The following describes two proteins that form a bound complex.

Sequence of protein 2:
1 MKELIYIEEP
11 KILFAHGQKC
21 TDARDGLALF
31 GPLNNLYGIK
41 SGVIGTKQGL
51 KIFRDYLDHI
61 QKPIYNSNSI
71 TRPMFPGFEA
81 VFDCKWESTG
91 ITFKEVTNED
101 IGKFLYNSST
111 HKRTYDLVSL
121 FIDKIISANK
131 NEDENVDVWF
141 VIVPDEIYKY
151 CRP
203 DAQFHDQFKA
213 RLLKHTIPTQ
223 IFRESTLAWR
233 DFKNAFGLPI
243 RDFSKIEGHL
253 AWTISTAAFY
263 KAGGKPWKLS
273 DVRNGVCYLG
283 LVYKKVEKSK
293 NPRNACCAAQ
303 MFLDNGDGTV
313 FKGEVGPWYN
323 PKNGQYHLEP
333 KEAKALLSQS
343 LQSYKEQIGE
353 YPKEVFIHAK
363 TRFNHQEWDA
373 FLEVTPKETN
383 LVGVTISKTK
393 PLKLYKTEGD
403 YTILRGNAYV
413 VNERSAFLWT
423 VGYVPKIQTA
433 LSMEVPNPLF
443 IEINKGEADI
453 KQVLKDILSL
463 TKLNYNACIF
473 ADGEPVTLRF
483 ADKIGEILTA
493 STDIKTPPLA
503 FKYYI

Residue-level contacts at the interface:
Residue Y397 in protein 2 is in contact with residue Y171 in protein 1 (closest heavy-atom distance 3.0 Å).
Residue K247 in protein 2 contacts residue E426 in protein 1 (closest heavy-atom distance 2.9 Å).
Residue D402 in protein 2 contacts residue K421 in protein 1 (closest heavy-atom distance 3.0 Å).
Residue F30 in protein 2 contacts residue N151 in protein 1 (closest heavy-atom distance 3.1 Å).
Residue Y65 in protein 2 interacts with residue W124 in protein 1 (closest heavy-atom distance 3.5 Å).
Residue Y403 in protein 2 contacts residue P419 in protein 1 (closest heavy-atom distance 3.4 Å).
Residue Y6 in protein 2 is in contact with residue V414 in protein 1 (closest heavy-atom distance 3.3 Å).
Residue K395 in protein 2 is in contact with residue S173 in protein 1 (closest heavy-atom distance 3.3 Å).
Residue T399 in protein 2 interacts with residue D172 in protein 1 (closest heavy-atom distance 3.4 Å).
Residue E436 in protein 2 contacts residue G365 in protein 1 (closest heavy-atom distance 3.5 Å).
Residue K2 in protein 2 interacts with residue F332 in protein 1 (closest heavy-atom distance 3.3 Å).
Residue K398 in protein 2 is in contact with residue E169 in protein 1 (closest heavy-atom distance 2.8 Å).
Residue Y397 in protein 2 contacts residue D172 in protein 1 (closest heavy-atom distance 2.5 Å).
Residue E436 in protein 2 contacts residue R362 in protein 1 (closest heavy-atom distance 2.8 Å).
Residue M435 in protein 2 is in contact with residue R362 in protein 1 (closest heavy-atom distance 3.4 Å).
Residue Y403 in protein 2 interacts with residue K421 in protein 1 (closest heavy-atom distance 3.4 Å).
Residue K392 in protein 2 is in contact with residue K328 in protein 1 (closest heavy-atom distance 3.3 Å).
Residue F30 in protein 2 contacts residue A147 in protein 1 (closest heavy-atom distance 3.2 Å).
Residue L4 in protein 2 is in contact with residue K411 in protein 1 (closest heavy-atom distance 2.8 Å).
Residue A28 in protein 2 interacts with residue K24 in protein 1 (closest heavy-atom distance 3.1 Å).
Residue K398 in protein 2 interacts with residue Y416 in protein 1 (closest heavy-atom distance 2.8 Å).
Residue K2 in protein 2 contacts residue F410 in protein 1 (closest heavy-atom distance 3.2 Å).
Residue G401 in protein 2 contacts residue N371 in protein 1 (closest heavy-atom distance 3.3 Å).
Residue K395 in protein 2 is in contact with residue N174 in protein 1 (closest heavy-atom distance 3.4 Å).
Residue P393 in protein 2 interacts with residue W175 in protein 1 (closest heavy-atom distance 2.8 Å).
Residue Q61 in protein 2 interacts with residue S123 in protein 1 (closest heavy-atom distance 3.5 Å).
Residue L396 in protein 2 contacts residue S173 in protein 1 (closest heavy-atom distance 3.5 Å).
Residue K398 in protein 2 is in contact with residue R374 in protein 1 (closest heavy-atom distance 3.4 Å).
Residue L396 in protein 2 contacts residue F410 in protein 1 (closest heavy-atom distance 3.3 Å).
Residue L4 in protein 2 contacts residue N413 in protein 1 (closest heavy-atom distance 3.5 Å).
Residue D25 in protein 2 is in contact with residue Y154 in protein 1 (closest heavy-atom distance 1.9 Å).
Residue P427 in protein 2 contacts residue V164 in protein 1 (closest heavy-atom distance 3.5 Å).
Residue T404 in protein 2 is in contact with residue Y416 in protein 1 (closest heavy-atom distance 2.4 Å).
Residue L29 in protein 2 contacts residue S150 in protein 1 (closest heavy-atom distance 3.4 Å).
Residue F30 in protein 2 contacts residue S150 in protein 1 (closest heavy-atom distance 3.4 Å).
Residue Q430 in protein 2 is in contact with residue P419 in protein 1 (closest heavy-atom distance 3.3 Å).
Residue L29 in protein 2 interacts with residue Y154 in protein 1 (closest heavy-atom distance 3.3 Å).
Residue K62 in protein 2 contacts residue K121 in protein 1 (closest heavy-atom distance 3.0 Å).
Residue C20 in protein 2 interacts with residue N151 in protein 1 (closest heavy-atom distance 2.8 Å).
Residue N414 in protein 2 contacts residue Y330 in protein 1 (closest heavy-atom distance 3.4 Å).
Residue Q430 in protein 2 interacts with residue T423 in protein 1 (closest heavy-atom distance 3.3 Å).
Residue Y397 in protein 2 is in contact with residue N370 in protein 1 (closest heavy-atom distance 3.3 Å).
Residue E436 in protein 2 interacts with residue R361 in protein 1 (closest heavy-atom distance 2.8 Å).
Residue K62 in protein 2 contacts residue M122 in protein 1 (closest heavy-atom distance 3.0 Å).
Residue Q18 in protein 2 contacts residue S148 in protein 1 (closest heavy-atom distance 3.2 Å).
Residue Y403 in protein 2 is in contact with residue Y416 in protein 1 (closest heavy-atom distance 3.2 Å).
Residue Q18 in protein 2 interacts with residue A147 in protein 1 (closest heavy-atom distance 2.6 Å).
Residue D402 in protein 2 is in contact with residue W369 in protein 1 (closest heavy-atom distance 2.8 Å).
Residue K428 in protein 2 interacts with residue K162 in protein 1 (closest heavy-atom distance 3.2 Å).
Residue T431 in protein 2 interacts with residue T423 in protein 1 (closest heavy-atom distance 3.2 Å).
Residue Y65 in protein 2 contacts residue D16 in protein 1 (closest heavy-atom distance 3.1 Å).
Residue Y6 in protein 2 is in contact with residue V164 in protein 1 (closest heavy-atom distance 3.4 Å).
Residue A80 in protein 2 interacts with residue K24 in protein 1 (closest heavy-atom distance 2.6 Å).
Residue Y425 in protein 2 contacts residue Y416 in protein 1 (closest heavy-atom distance 3.3 Å).
Residue Y403 in protein 2 is in contact with residue N370 in protein 1 (closest heavy-atom distance 3.0 Å).
Residue P427 in protein 2 is in contact with residue K162 in protein 1 (closest heavy-atom distance 3.3 Å).
Residue D402 in protein 2 contacts residue N370 in protein 1 (closest heavy-atom distance 3.1 Å).
Residue Y403 in protein 2 contacts residue E420 in protein 1 (closest heavy-atom distance 2.2 Å).
Residue K398 in protein 2 interacts with residue N370 in protein 1 (closest heavy-atom distance 2.9 Å).
Residue Y397 in protein 2 is in contact with residue S339 in protein 1 (closest heavy-atom distance 3.1 Å).

Sequence of protein 1:
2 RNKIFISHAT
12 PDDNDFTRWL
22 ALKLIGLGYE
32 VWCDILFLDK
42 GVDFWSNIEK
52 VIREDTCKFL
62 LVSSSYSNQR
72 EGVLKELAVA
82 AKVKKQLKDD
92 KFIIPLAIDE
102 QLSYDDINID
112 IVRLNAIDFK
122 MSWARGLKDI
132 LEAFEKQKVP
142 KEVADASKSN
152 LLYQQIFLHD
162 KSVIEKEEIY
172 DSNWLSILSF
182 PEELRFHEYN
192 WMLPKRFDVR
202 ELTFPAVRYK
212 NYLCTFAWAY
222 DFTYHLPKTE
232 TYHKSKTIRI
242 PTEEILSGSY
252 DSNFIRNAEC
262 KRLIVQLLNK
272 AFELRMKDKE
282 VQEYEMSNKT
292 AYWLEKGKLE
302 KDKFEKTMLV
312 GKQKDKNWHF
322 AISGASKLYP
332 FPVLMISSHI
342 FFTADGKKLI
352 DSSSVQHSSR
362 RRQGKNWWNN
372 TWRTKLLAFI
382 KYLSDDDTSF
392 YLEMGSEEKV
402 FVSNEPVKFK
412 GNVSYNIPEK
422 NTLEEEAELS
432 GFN